Residue-level contacts at the interface:
Residue G64 in protein 1 is in contact with residue A13 in protein 2 (closest heavy-atom distance 3.5 Å).
Residue T65 in protein 1 interacts with residue A13 in protein 2 (closest heavy-atom distance 4.8 Å).
Residue R61 in protein 1 interacts with residue A13 in protein 2 (closest heavy-atom distance 4.9 Å).
Residue T65 in protein 1 interacts with residue A11 in protein 2 (closest heavy-atom distance 4.8 Å).
Residue G64 in protein 1 contacts residue A14 in protein 2 (closest heavy-atom distance 4.9 Å).

Sequence of protein 1:
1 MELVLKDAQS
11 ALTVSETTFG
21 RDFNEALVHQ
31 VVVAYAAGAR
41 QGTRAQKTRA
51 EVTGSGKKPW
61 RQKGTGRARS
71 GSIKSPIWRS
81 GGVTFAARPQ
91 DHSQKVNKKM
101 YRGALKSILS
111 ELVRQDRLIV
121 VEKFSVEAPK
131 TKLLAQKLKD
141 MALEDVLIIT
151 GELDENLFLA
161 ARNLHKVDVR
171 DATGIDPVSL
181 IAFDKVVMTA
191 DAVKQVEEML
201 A

This data describes a binding interaction between two proteins.

Sequence of protein 2:
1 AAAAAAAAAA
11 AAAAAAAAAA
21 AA